Sequence of chain A:
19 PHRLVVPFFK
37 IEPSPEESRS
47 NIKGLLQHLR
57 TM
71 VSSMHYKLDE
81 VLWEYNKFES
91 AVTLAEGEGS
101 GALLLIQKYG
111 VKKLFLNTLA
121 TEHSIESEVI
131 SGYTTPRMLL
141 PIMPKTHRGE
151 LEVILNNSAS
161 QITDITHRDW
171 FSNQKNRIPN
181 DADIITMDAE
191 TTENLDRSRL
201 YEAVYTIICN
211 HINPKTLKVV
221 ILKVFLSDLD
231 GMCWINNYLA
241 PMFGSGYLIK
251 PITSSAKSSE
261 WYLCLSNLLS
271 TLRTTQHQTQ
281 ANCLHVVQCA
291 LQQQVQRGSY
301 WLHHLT

Interface contacts:
Residue Y205 in chain A contacts residue P32 in chain B (closest heavy-atom distance 4.3 Å).
Residue I212 in chain A contacts residue I56 in chain B (closest heavy-atom distance 4.7 Å).
Residue T274 in chain A is in contact with residue T104 in chain B (closest heavy-atom distance 3.9 Å).
Residue Y205 in chain A contacts residue L101 in chain B (closest heavy-atom distance 3.9 Å).
Residue L272 in chain A interacts with residue S59 in chain B (closest heavy-atom distance 4.6 Å).
Residue T274 in chain A is in contact with residue T58 in chain B (closest heavy-atom distance 3.8 Å).
Residue L272 in chain A contacts residue T58 in chain B (closest heavy-atom distance 3.5 Å).
Residue D169 in chain A contacts residue R27 in chain B (closest heavy-atom distance 3.0 Å).
Residue I208 in chain A interacts with residue S54 in chain B (closest heavy-atom distance 2.8 Å).
Residue P214 in chain A interacts with residue S54 in chain B (closest heavy-atom distance 3.3 Å).
Residue R273 in chain A interacts with residue P102 in chain B (closest heavy-atom distance 3.3 Å).
Residue S270 in chain A interacts with residue R57 in chain B (closest heavy-atom distance 3.9 Å).
Residue S270 in chain A is in contact with residue I56 in chain B (closest heavy-atom distance 4.3 Å).
Residue Y238 in chain A interacts with residue L101 in chain B (closest heavy-atom distance 3.6 Å).
Residue T206 in chain A is in contact with residue F29 in chain B (closest heavy-atom distance 4.0 Å).
Residue T271 in chain A contacts residue I56 in chain B (closest heavy-atom distance 4.7 Å).
Residue T271 in chain A is in contact with residue R57 in chain B (closest heavy-atom distance 3.5 Å).
Residue I212 in chain A contacts residue S54 in chain B (closest heavy-atom distance 3.7 Å).
Residue P214 in chain A contacts residue G55 in chain B (closest heavy-atom distance 4.5 Å).
Residue Y238 in chain A contacts residue A100 in chain B (closest heavy-atom distance 4.2 Å).
Residue T275 in chain A is in contact with residue P102 in chain B (closest heavy-atom distance 4.6 Å).
Residue L272 in chain A is in contact with residue T52 in chain B (closest heavy-atom distance 3.7 Å).
Residue M242 in chain A contacts residue I56 in chain B (closest heavy-atom distance 3.6 Å).
Residue Y205 in chain A is in contact with residue A100 in chain B (closest heavy-atom distance 2.6 Å).
Residue N210 in chain A contacts residue W53 in chain B (closest heavy-atom distance 3.2 Å).
Residue L268 in chain A is in contact with residue I56 in chain B (closest heavy-atom distance 4.1 Å).
Residue L272 in chain A contacts residue I56 in chain B (closest heavy-atom distance 3.7 Å).
Residue S172 in chain A contacts residue F29 in chain B (closest heavy-atom distance 3.1 Å).
Residue L269 in chain A is in contact with residue I56 in chain B (closest heavy-atom distance 3.7 Å).
Residue N237 in chain A interacts with residue R103 in chain B (closest heavy-atom distance 3.8 Å).
Residue C209 in chain A interacts with residue P32 in chain B (closest heavy-atom distance 3.5 Å).
Residue R168 in chain A interacts with residue F29 in chain B (closest heavy-atom distance 4.2 Å).
Residue F171 in chain A is in contact with residue F29 in chain B (closest heavy-atom distance 3.8 Å).
Residue R168 in chain A interacts with residue R27 in chain B (closest heavy-atom distance 2.8 Å).
Residue P214 in chain A is in contact with residue I56 in chain B (closest heavy-atom distance 3.8 Å).
Residue N237 in chain A interacts with residue L101 in chain B (closest heavy-atom distance 3.5 Å).
Residue T274 in chain A interacts with residue R103 in chain B (closest heavy-atom distance 3.5 Å).
Residue N210 in chain A is in contact with residue F29 in chain B (closest heavy-atom distance 3.1 Å).
Residue L272 in chain A interacts with residue V33 in chain B (closest heavy-atom distance 4.7 Å).
Residue R273 in chain A is in contact with residue R103 in chain B (closest heavy-atom distance 4.8 Å).
Residue N210 in chain A is in contact with residue P32 in chain B (closest heavy-atom distance 3.6 Å).
Residue T274 in chain A contacts residue P102 in chain B (closest heavy-atom distance 3.2 Å).
Residue T275 in chain A is in contact with residue R103 in chain B (closest heavy-atom distance 4.0 Å).
Residue N210 in chain A contacts residue S54 in chain B (closest heavy-atom distance 3.9 Å).
Residue C209 in chain A interacts with residue S54 in chain B (closest heavy-atom distance 2.9 Å).
Residue N210 in chain A contacts residue N74 in chain B (closest heavy-atom distance 2.9 Å).
Residue N210 in chain A interacts with residue T28 in chain B (closest heavy-atom distance 4.3 Å).
Residue T271 in chain A is in contact with residue S59 in chain B (closest heavy-atom distance 3.7 Å).
Residue L272 in chain A contacts residue P102 in chain B (closest heavy-atom distance 3.6 Å).
Residue C209 in chain A interacts with residue T52 in chain B (closest heavy-atom distance 3.5 Å).
Residue M242 in chain A contacts residue T52 in chain B (closest heavy-atom distance 4.5 Å).
Residue H211 in chain A interacts with residue S54 in chain B (closest heavy-atom distance 4.2 Å).
Residue T271 in chain A interacts with residue T58 in chain B (closest heavy-atom distance 4.1 Å).
Residue I208 in chain A contacts residue I56 in chain B (closest heavy-atom distance 4.7 Å).
Residue C209 in chain A contacts residue W53 in chain B (closest heavy-atom distance 3.2 Å).
Residue T274 in chain A contacts residue F47 in chain B (closest heavy-atom distance 4.8 Å).
Residue L272 in chain A contacts residue R57 in chain B (closest heavy-atom distance 2.8 Å).
Residue Y205 in chain A is in contact with residue V33 in chain B (closest heavy-atom distance 4.2 Å).
Residue Y205 in chain A is in contact with residue P102 in chain B (closest heavy-atom distance 4.1 Å).
Residue Q276 in chain A interacts with residue R103 in chain B (closest heavy-atom distance 3.5 Å).

Sequence of chain B:
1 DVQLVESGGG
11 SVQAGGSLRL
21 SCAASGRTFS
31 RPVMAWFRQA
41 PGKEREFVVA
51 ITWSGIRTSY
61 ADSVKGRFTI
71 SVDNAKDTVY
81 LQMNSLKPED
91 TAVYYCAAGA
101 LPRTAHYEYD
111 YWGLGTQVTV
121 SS

These two protein chains interact to form a complex.